Sequence of the first protein:
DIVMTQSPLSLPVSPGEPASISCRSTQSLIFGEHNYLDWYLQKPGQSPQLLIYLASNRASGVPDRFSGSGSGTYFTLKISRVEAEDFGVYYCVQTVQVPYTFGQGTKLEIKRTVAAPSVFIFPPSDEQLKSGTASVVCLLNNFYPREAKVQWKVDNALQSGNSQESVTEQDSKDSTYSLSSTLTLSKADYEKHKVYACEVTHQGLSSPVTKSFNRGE

Sequence of the second protein:
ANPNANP

Residue-level contacts at the interface:
Residue V96 in the first protein contacts residue A2 in the second protein (closest heavy-atom distance 3.3 Å).
Residue T95 in the first protein is in contact with residue N3 in the second protein (closest heavy-atom distance 3.1 Å).
Residue L54 in the first protein contacts residue A6 in the second protein (closest heavy-atom distance 4.9 Å).
Residue Y36 in the first protein contacts residue N7 in the second protein (closest heavy-atom distance 4.5 Å).
Residue Q97 in the first protein is in contact with residue A2 in the second protein (closest heavy-atom distance 4.5 Å).
Residue Y36 in the first protein contacts residue N3 in the second protein (closest heavy-atom distance 3.9 Å).
Residue Y100 in the first protein interacts with residue A2 in the second protein (closest heavy-atom distance 2.8 Å).
Residue Y36 in the first protein interacts with residue A2 in the second protein (closest heavy-atom distance 4.0 Å).
Residue F31 in the first protein is in contact with residue A2 in the second protein (closest heavy-atom distance 4.2 Å).
Residue Y100 in the first protein contacts residue P4 in the second protein (closest heavy-atom distance 3.9 Å).
Residue Y36 in the first protein is in contact with residue P8 in the second protein (closest heavy-atom distance 3.7 Å).
Residue T95 in the first protein is in contact with residue A2 in the second protein (closest heavy-atom distance 3.1 Å).
Residue F31 in the first protein interacts with residue P8 in the second protein (closest heavy-atom distance 3.4 Å).
Residue Y100 in the first protein interacts with residue N3 in the second protein (closest heavy-atom distance 3.4 Å).
Residue Y36 in the first protein is in contact with residue A6 in the second protein (closest heavy-atom distance 3.2 Å).

This data describes a binding interaction between two proteins.